Interface contacts:
Residue V85 in the first protein contacts residue L41 in the second protein (closest heavy-atom distance 4.5 Å).
Residue V85 in the first protein interacts with residue V40 in the second protein (closest heavy-atom distance 2.9 Å).
Residue S82 in the first protein interacts with residue P42 in the second protein (closest heavy-atom distance 4.6 Å).
Residue F84 in the first protein contacts residue K39 in the second protein (closest heavy-atom distance 3.3 Å).
Residue V85 in the first protein contacts residue K39 in the second protein (closest heavy-atom distance 3.6 Å).
Residue E83 in the first protein interacts with residue P42 in the second protein (closest heavy-atom distance 3.3 Å).
Residue I87 in the first protein is in contact with residue V40 in the second protein (closest heavy-atom distance 3.7 Å).
Residue V86 in the first protein contacts residue G38 in the second protein (closest heavy-atom distance 3.4 Å).
Residue I87 in the first protein contacts residue G38 in the second protein (closest heavy-atom distance 2.5 Å).
Residue F84 in the first protein is in contact with residue V40 in the second protein (closest heavy-atom distance 3.5 Å).
Residue S82 in the first protein contacts residue L41 in the second protein (closest heavy-atom distance 3.4 Å).
Residue V86 in the first protein contacts residue A37 in the second protein (closest heavy-atom distance 4.8 Å).
Residue E83 in the first protein interacts with residue V40 in the second protein (closest heavy-atom distance 4.4 Å).
Residue F84 in the first protein contacts residue P42 in the second protein (closest heavy-atom distance 4.5 Å).
Residue I87 in the first protein interacts with residue K39 in the second protein (closest heavy-atom distance 4.6 Å).
Residue V85 in the first protein contacts residue P42 in the second protein (closest heavy-atom distance 4.4 Å).
Residue F84 in the first protein is in contact with residue L41 in the second protein (closest heavy-atom distance 3.6 Å).
Residue V86 in the first protein contacts residue K39 in the second protein (closest heavy-atom distance 4.3 Å).
Residue E83 in the first protein is in contact with residue L41 in the second protein (closest heavy-atom distance 3.9 Å).
Residue I87 in the first protein is in contact with residue A37 in the second protein (closest heavy-atom distance 4.6 Å).
Residue V85 in the first protein contacts residue G38 in the second protein (closest heavy-atom distance 3.6 Å).

Sequence of the second protein:
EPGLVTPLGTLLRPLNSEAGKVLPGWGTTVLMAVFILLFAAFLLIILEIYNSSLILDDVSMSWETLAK

Sequence of the first protein:
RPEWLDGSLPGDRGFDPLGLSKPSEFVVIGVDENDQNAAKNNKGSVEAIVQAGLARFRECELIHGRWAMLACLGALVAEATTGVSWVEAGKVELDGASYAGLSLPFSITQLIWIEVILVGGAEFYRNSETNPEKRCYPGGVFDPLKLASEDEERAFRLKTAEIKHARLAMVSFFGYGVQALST

This data describes a binding interaction between two proteins.